This data describes a binding interaction between two proteins.

Contacts between the two chains:
Residue H327 in protein 2 contacts residue L6 in protein 1 (closest heavy-atom distance 2.8 Å).
Residue P298 in protein 2 contacts residue F3 in protein 1 (closest heavy-atom distance 3.7 Å).
Residue E203 in protein 2 is in contact with residue T1 in protein 1 (closest heavy-atom distance 3.9 Å).
Residue F330 in protein 2 is in contact with residue T1 in protein 1 (closest heavy-atom distance 3.3 Å).
Residue V295 in protein 2 is in contact with residue S4 in protein 1 (closest heavy-atom distance 3.2 Å).
Residue C343 in protein 2 contacts residue F3 in protein 1 (closest heavy-atom distance 3.8 Å).
Residue P326 in protein 2 is in contact with residue M7 in protein 1 (closest heavy-atom distance 3.9 Å).
Residue P326 in protein 2 interacts with residue L6 in protein 1 (closest heavy-atom distance 3.5 Å).
Residue F316 in protein 2 is in contact with residue F3 in protein 1 (closest heavy-atom distance 3.6 Å).
Residue V329 in protein 2 is in contact with residue F3 in protein 1 (closest heavy-atom distance 3.5 Å).
Residue V353 in protein 2 is in contact with residue I5 in protein 1 (closest heavy-atom distance 3.9 Å).
Residue S324 in protein 2 is in contact with residue F10 in protein 1 (closest heavy-atom distance 3.7 Å).
Residue N296 in protein 2 interacts with residue I5 in protein 1 (closest heavy-atom distance 3.2 Å).
Residue K318 in protein 2 is in contact with residue M7 in protein 1 (closest heavy-atom distance 3.7 Å).
Residue F330 in protein 2 is in contact with residue F3 in protein 1 (closest heavy-atom distance 3.5 Å).
Residue V299 in protein 2 is in contact with residue S2 in protein 1 (closest heavy-atom distance 3.2 Å).
Residue H327 in protein 2 interacts with residue I5 in protein 1 (closest heavy-atom distance 3.3 Å).
Residue E348 in protein 2 interacts with residue M7 in protein 1 (closest heavy-atom distance 4.0 Å).
Residue W338 in protein 2 interacts with residue S4 in protein 1 (closest heavy-atom distance 3.8 Å).
Residue Q294 in protein 2 contacts residue L6 in protein 1 (closest heavy-atom distance 3.2 Å).
Residue T302 in protein 2 is in contact with residue T1 in protein 1 (closest heavy-atom distance 3.3 Å).
Residue F316 in protein 2 interacts with residue I5 in protein 1 (closest heavy-atom distance 3.4 Å).
Residue F330 in protein 2 is in contact with residue S2 in protein 1 (closest heavy-atom distance 3.1 Å).
Residue L323 in protein 2 contacts residue S8 in protein 1 (closest heavy-atom distance 3.6 Å).
Residue H359 in protein 2 interacts with residue T1 in protein 1 (closest heavy-atom distance 4.0 Å).
Residue S324 in protein 2 interacts with residue S8 in protein 1 (closest heavy-atom distance 2.6 Å).
Residue V295 in protein 2 contacts residue I5 in protein 1 (closest heavy-atom distance 3.5 Å).
Residue V299 in protein 2 contacts residue F3 in protein 1 (closest heavy-atom distance 3.5 Å).
Residue G297 in protein 2 interacts with residue S4 in protein 1 (closest heavy-atom distance 3.2 Å).
Residue I300 in protein 2 contacts residue F3 in protein 1 (closest heavy-atom distance 2.5 Å).
Residue N322 in protein 2 contacts residue P9 in protein 1 (closest heavy-atom distance 4.0 Å).
Residue L314 in protein 2 contacts residue F3 in protein 1 (closest heavy-atom distance 3.6 Å).
Residue C328 in protein 2 is in contact with residue S4 in protein 1 (closest heavy-atom distance 3.9 Å).
Residue I300 in protein 2 interacts with residue S2 in protein 1 (closest heavy-atom distance 3.2 Å).
Residue L323 in protein 2 contacts residue M7 in protein 1 (closest heavy-atom distance 3.3 Å).
Residue L360 in protein 2 is in contact with residue T1 in protein 1 (closest heavy-atom distance 2.6 Å).
Residue S324 in protein 2 interacts with residue P9 in protein 1 (closest heavy-atom distance 4.0 Å).
Residue F316 in protein 2 interacts with residue S4 in protein 1 (closest heavy-atom distance 3.6 Å).
Residue E203 in protein 2 interacts with residue S2 in protein 1 (closest heavy-atom distance 4.1 Å).
Residue C355 in protein 2 is in contact with residue I5 in protein 1 (closest heavy-atom distance 3.9 Å).
Residue V329 in protein 2 is in contact with residue L6 in protein 1 (closest heavy-atom distance 3.6 Å).
Residue W331 in protein 2 interacts with residue S2 in protein 1 (closest heavy-atom distance 2.8 Å).
Residue N296 in protein 2 interacts with residue M7 in protein 1 (closest heavy-atom distance 3.4 Å).
Residue Q294 in protein 2 interacts with residue I5 in protein 1 (closest heavy-atom distance 3.9 Å).
Residue S301 in protein 2 contacts residue S2 in protein 1 (closest heavy-atom distance 3.8 Å).
Residue H359 in protein 2 interacts with residue F3 in protein 1 (closest heavy-atom distance 3.2 Å).
Residue A293 in protein 2 is in contact with residue M7 in protein 1 (closest heavy-atom distance 3.4 Å).
Residue S324 in protein 2 interacts with residue M7 in protein 1 (closest heavy-atom distance 3.4 Å).
Residue Q325 in protein 2 interacts with residue S8 in protein 1 (closest heavy-atom distance 2.9 Å).
Residue L199 in protein 2 is in contact with residue S2 in protein 1 (closest heavy-atom distance 3.7 Å).
Residue S301 in protein 2 interacts with residue T1 in protein 1 (closest heavy-atom distance 3.2 Å).
Residue Q294 in protein 2 contacts residue M7 in protein 1 (closest heavy-atom distance 3.0 Å).
Residue C357 in protein 2 interacts with residue F3 in protein 1 (closest heavy-atom distance 3.5 Å).
Residue L323 in protein 2 is in contact with residue P9 in protein 1 (closest heavy-atom distance 4.0 Å).
Residue V329 in protein 2 is in contact with residue S4 in protein 1 (closest heavy-atom distance 2.8 Å).
Residue Q325 in protein 2 interacts with residue M7 in protein 1 (closest heavy-atom distance 3.9 Å).
Residue Q325 in protein 2 interacts with residue L6 in protein 1 (closest heavy-atom distance 3.3 Å).
Residue P298 in protein 2 is in contact with residue S4 in protein 1 (closest heavy-atom distance 3.6 Å).
Residue N292 in protein 2 contacts residue P9 in protein 1 (closest heavy-atom distance 3.5 Å).
Residue V295 in protein 2 contacts residue L6 in protein 1 (closest heavy-atom distance 3.8 Å).

Sequence of protein 2:
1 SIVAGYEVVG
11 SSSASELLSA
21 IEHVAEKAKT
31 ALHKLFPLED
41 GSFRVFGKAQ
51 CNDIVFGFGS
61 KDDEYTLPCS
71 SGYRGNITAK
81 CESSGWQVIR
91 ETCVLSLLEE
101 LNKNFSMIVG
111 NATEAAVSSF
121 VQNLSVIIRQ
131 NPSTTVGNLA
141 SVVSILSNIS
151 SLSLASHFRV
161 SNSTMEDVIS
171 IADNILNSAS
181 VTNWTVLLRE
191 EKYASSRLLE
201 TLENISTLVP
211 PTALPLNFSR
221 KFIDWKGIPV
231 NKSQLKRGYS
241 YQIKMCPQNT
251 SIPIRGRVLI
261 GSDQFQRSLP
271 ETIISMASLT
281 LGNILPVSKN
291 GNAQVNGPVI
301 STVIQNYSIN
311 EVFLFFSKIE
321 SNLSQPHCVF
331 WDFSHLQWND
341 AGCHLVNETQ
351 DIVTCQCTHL

Sequence of protein 1:
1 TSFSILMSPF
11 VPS